Residue-level contacts at the interface:
Residue T1325 in protein 1 contacts residue E148 in protein 2 (closest heavy-atom distance 3.0 Å).
Residue I1341 in protein 1 interacts with residue D182 in protein 2 (closest heavy-atom distance 2.8 Å).
Residue I1006 in protein 1 is in contact with residue L164 in protein 2 (closest heavy-atom distance 3.7 Å).
Residue E870 in protein 1 is in contact with residue T204 in protein 2 (closest heavy-atom distance 3.7 Å).
Residue G869 in protein 1 is in contact with residue T204 in protein 2 (closest heavy-atom distance 2.6 Å).
Residue T1318 in protein 1 interacts with residue R14 in protein 2 (closest heavy-atom distance 2.6 Å).
Residue T1325 in protein 1 contacts residue H147 in protein 2 (closest heavy-atom distance 3.0 Å).
Residue A1343 in protein 1 interacts with residue L149 in protein 2 (closest heavy-atom distance 3.3 Å).
Residue E1342 in protein 1 contacts residue R212 in protein 2 (closest heavy-atom distance 2.2 Å).
Residue E945 in protein 1 interacts with residue K201 in protein 2 (closest heavy-atom distance 3.0 Å).
Residue Y1349 in protein 1 is in contact with residue E203 in protein 2 (closest heavy-atom distance 3.6 Å).
Residue R1326 in protein 1 is in contact with residue E148 in protein 2 (closest heavy-atom distance 3.7 Å).
Residue L1339 in protein 1 is in contact with residue I144 in protein 2 (closest heavy-atom distance 3.4 Å).
Residue Q865 in protein 1 is in contact with residue Y208 in protein 2 (closest heavy-atom distance 3.7 Å).
Residue N1004 in protein 1 contacts residue R167 in protein 2 (closest heavy-atom distance 3.0 Å).
Residue T1377 in protein 1 interacts with residue R177 in protein 2 (closest heavy-atom distance 2.5 Å).
Residue V863 in protein 1 contacts residue P176 in protein 2 (closest heavy-atom distance 3.4 Å).
Residue V863 in protein 1 interacts with residue Q174 in protein 2 (closest heavy-atom distance 2.9 Å).
Residue R1345 in protein 1 is in contact with residue R200 in protein 2 (closest heavy-atom distance 3.2 Å).
Residue E1342 in protein 1 is in contact with residue P151 in protein 2 (closest heavy-atom distance 3.7 Å).
Residue T1318 in protein 1 is in contact with residue R11 in protein 2 (closest heavy-atom distance 2.4 Å).
Residue F866 in protein 1 interacts with residue Y168 in protein 2 (closest heavy-atom distance 3.5 Å).
Residue T1318 in protein 1 is in contact with residue V141 in protein 2 (closest heavy-atom distance 3.4 Å).
Residue E1337 in protein 1 contacts residue P183 in protein 2 (closest heavy-atom distance 3.3 Å).
Residue R857 in protein 1 contacts residue Y168 in protein 2 (closest heavy-atom distance 3.5 Å).
Residue E870 in protein 1 contacts residue Y208 in protein 2 (closest heavy-atom distance 3.5 Å).
Residue D871 in protein 1 interacts with residue T204 in protein 2 (closest heavy-atom distance 3.0 Å).
Residue Y1365 in protein 1 contacts residue T204 in protein 2 (closest heavy-atom distance 3.1 Å).
Residue E870 in protein 1 is in contact with residue S205 in protein 2 (closest heavy-atom distance 3.0 Å).
Residue V1338 in protein 1 interacts with residue I144 in protein 2 (closest heavy-atom distance 3.0 Å).
Residue E870 in protein 1 is in contact with residue S202 in protein 2 (closest heavy-atom distance 2.9 Å).
Residue G1340 in protein 1 interacts with residue D182 in protein 2 (closest heavy-atom distance 3.4 Å).
Residue F866 in protein 1 contacts residue Y211 in protein 2 (closest heavy-atom distance 3.4 Å).
Residue R857 in protein 1 is in contact with residue L170 in protein 2 (closest heavy-atom distance 3.5 Å).
Residue T1376 in protein 1 is in contact with residue R212 in protein 2 (closest heavy-atom distance 2.8 Å).
Residue E1342 in protein 1 interacts with residue R200 in protein 2 (closest heavy-atom distance 3.1 Å).
Residue I1327 in protein 1 is in contact with residue H147 in protein 2 (closest heavy-atom distance 3.0 Å).
Residue P1324 in protein 1 contacts residue H147 in protein 2 (closest heavy-atom distance 3.4 Å).
Residue F942 in protein 1 interacts with residue G206 in protein 2 (closest heavy-atom distance 3.6 Å).
Residue L1339 in protein 1 is in contact with residue V184 in protein 2 (closest heavy-atom distance 3.4 Å).
Residue I1006 in protein 1 interacts with residue E163 in protein 2 (closest heavy-atom distance 3.5 Å).
Residue Y1365 in protein 1 is in contact with residue E203 in protein 2 (closest heavy-atom distance 3.5 Å).
Residue I1007 in protein 1 contacts residue Y168 in protein 2 (closest heavy-atom distance 3.7 Å).
Residue E870 in protein 1 contacts residue R200 in protein 2 (closest heavy-atom distance 2.7 Å).
Residue F866 in protein 1 contacts residue Y208 in protein 2 (closest heavy-atom distance 3.0 Å).
Residue E1342 in protein 1 contacts residue I198 in protein 2 (closest heavy-atom distance 3.4 Å).
Residue V863 in protein 1 is in contact with residue L170 in protein 2 (closest heavy-atom distance 3.7 Å).
Residue G1379 in protein 1 contacts residue Q179 in protein 2 (closest heavy-atom distance 3.6 Å).
Residue T1377 in protein 1 interacts with residue P176 in protein 2 (closest heavy-atom distance 3.5 Å).
Residue G861 in protein 1 is in contact with residue Q174 in protein 2 (closest heavy-atom distance 3.4 Å).
Residue L1017 in protein 1 contacts residue G206 in protein 2 (closest heavy-atom distance 3.0 Å).
Residue N862 in protein 1 interacts with residue Q174 in protein 2 (closest heavy-atom distance 3.1 Å).
Residue G1379 in protein 1 is in contact with residue R177 in protein 2 (closest heavy-atom distance 3.2 Å).
Residue T1325 in protein 1 interacts with residue H146 in protein 2 (closest heavy-atom distance 3.3 Å).
Residue A1014 in protein 1 is in contact with residue S205 in protein 2 (closest heavy-atom distance 3.6 Å).
Residue L1339 in protein 1 interacts with residue H147 in protein 2 (closest heavy-atom distance 3.2 Å).
Residue Q1378 in protein 1 contacts residue R177 in protein 2 (closest heavy-atom distance 3.7 Å).
Residue N862 in protein 1 interacts with residue S173 in protein 2 (closest heavy-atom distance 3.3 Å).
Residue L860 in protein 1 interacts with residue Q174 in protein 2 (closest heavy-atom distance 3.2 Å).
Residue I867 in protein 1 is in contact with residue Y208 in protein 2 (closest heavy-atom distance 3.6 Å).

This data describes a binding interaction between two proteins.

Sequence of protein 2:
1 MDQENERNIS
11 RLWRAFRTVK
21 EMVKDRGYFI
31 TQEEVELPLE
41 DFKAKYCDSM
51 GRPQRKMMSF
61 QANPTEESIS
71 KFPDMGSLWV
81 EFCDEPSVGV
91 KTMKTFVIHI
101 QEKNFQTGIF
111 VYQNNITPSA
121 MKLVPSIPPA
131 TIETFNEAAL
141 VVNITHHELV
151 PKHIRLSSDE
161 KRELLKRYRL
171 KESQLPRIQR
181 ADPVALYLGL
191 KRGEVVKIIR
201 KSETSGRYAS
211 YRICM

Sequence of protein 1:
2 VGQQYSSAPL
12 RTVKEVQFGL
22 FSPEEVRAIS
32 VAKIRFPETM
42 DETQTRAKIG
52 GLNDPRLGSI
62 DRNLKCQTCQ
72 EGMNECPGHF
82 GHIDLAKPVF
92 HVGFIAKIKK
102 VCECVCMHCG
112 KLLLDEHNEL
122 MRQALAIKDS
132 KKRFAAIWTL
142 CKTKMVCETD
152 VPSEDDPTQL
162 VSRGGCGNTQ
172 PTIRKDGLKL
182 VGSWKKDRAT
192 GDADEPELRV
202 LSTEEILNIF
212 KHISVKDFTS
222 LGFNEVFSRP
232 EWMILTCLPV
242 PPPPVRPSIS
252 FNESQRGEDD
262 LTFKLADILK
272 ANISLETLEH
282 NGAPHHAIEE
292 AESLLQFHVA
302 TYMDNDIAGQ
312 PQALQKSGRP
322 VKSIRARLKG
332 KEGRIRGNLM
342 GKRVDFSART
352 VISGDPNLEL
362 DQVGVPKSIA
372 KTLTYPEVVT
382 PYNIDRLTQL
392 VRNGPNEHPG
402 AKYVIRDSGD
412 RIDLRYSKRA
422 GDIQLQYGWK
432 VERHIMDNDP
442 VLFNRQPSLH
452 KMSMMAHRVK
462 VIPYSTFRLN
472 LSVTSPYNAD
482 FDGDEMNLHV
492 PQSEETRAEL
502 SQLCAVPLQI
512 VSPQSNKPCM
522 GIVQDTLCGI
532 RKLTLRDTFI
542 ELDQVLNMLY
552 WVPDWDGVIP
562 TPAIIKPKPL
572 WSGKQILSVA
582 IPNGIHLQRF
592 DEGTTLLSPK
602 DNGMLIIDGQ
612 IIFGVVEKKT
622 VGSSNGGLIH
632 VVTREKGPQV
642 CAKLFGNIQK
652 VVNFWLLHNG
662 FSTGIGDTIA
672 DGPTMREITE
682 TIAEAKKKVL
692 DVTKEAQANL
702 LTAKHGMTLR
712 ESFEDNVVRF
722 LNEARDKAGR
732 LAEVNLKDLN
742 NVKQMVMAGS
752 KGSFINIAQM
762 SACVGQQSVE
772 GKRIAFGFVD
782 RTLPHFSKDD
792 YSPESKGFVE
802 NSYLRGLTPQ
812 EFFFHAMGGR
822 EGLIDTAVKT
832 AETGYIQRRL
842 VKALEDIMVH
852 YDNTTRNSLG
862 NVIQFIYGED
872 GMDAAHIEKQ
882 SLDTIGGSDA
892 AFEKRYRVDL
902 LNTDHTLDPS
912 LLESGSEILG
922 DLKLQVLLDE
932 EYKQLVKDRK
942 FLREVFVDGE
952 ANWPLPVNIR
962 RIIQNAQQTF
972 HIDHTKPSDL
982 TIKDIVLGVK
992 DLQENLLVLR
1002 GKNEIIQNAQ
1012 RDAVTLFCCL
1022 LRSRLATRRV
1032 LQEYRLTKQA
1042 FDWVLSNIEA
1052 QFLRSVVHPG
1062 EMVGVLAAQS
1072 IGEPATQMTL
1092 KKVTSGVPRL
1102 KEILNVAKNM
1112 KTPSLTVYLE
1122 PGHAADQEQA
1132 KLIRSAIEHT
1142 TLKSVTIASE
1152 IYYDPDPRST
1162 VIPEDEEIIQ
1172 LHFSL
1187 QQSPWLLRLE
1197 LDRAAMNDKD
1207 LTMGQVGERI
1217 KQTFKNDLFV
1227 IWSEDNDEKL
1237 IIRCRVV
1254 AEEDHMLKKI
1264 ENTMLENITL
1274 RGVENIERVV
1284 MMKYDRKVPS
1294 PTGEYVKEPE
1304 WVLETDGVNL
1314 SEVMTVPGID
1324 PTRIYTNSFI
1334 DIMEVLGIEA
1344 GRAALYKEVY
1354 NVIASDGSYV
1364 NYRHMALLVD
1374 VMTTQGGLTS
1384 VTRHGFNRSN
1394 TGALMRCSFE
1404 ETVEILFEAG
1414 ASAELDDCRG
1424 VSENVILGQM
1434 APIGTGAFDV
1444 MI